Sequence of chain B:
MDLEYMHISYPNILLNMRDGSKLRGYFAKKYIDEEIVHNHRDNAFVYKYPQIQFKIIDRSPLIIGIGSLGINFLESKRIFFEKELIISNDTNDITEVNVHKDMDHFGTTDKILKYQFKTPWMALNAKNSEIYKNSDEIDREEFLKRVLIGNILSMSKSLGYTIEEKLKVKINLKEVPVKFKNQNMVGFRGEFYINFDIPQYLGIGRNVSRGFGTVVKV

Sequence of chain A:
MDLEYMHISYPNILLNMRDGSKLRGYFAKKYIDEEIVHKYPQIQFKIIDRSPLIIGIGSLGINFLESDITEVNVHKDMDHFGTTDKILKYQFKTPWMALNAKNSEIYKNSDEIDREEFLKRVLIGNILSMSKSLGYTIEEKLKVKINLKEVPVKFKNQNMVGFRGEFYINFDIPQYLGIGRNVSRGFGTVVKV

Residue-level contacts at the interface:
Residue Y193 in chain B is in contact with residue E137 in chain A (closest heavy-atom distance 3.1 Å).
Residue V169 in chain B is in contact with residue I138 in chain A (closest heavy-atom distance 3.9 Å).
Residue I112 in chain B contacts residue I138 in chain A (closest heavy-atom distance 3.5 Å).
Residue I138 in chain B is in contact with residue I112 in chain A (closest heavy-atom distance 3.5 Å).
Residue K168 in chain B contacts residue I138 in chain A (closest heavy-atom distance 3.6 Å).
Residue V169 in chain B is in contact with residue E141 in chain A (closest heavy-atom distance 4.9 Å).
Residue I194 in chain B is in contact with residue I138 in chain A (closest heavy-atom distance 4.4 Å).
Residue K145 in chain B interacts with residue E142 in chain A (closest heavy-atom distance 4.2 Å).
Residue I138 in chain B is in contact with residue K168 in chain A (closest heavy-atom distance 3.8 Å).
Residue I138 in chain B contacts residue K170 in chain A (closest heavy-atom distance 3.7 Å).
Residue K168 in chain B is in contact with residue D139 in chain A (closest heavy-atom distance 3.2 Å).
Residue K170 in chain B is in contact with residue E141 in chain A (closest heavy-atom distance 3.0 Å).
Residue I138 in chain B is in contact with residue Y193 in chain A (closest heavy-atom distance 4.1 Å).
Residue D136 in chain B contacts residue K168 in chain A (closest heavy-atom distance 3.8 Å).
Residue E141 in chain B contacts residue V169 in chain A (closest heavy-atom distance 4.2 Å).
Residue Y193 in chain B is in contact with residue I138 in chain A (closest heavy-atom distance 3.7 Å).
Residue D139 in chain B contacts residue K168 in chain A (closest heavy-atom distance 3.3 Å).
Residue I138 in chain B interacts with residue V169 in chain A (closest heavy-atom distance 3.4 Å).
Residue E137 in chain B interacts with residue I112 in chain A (closest heavy-atom distance 4.3 Å).
Residue N172 in chain B is in contact with residue N172 in chain A (closest heavy-atom distance 3.9 Å).
Residue I112 in chain B is in contact with residue E137 in chain A (closest heavy-atom distance 4.1 Å).
Residue I112 in chain B interacts with residue D136 in chain A (closest heavy-atom distance 3.2 Å).
Residue E137 in chain B interacts with residue Y193 in chain A (closest heavy-atom distance 3.4 Å).
Residue E141 in chain B contacts residue K170 in chain A (closest heavy-atom distance 3.4 Å).
Residue I138 in chain B is in contact with residue I194 in chain A (closest heavy-atom distance 4.7 Å).
Residue D136 in chain B contacts residue I112 in chain A (closest heavy-atom distance 3.2 Å).
Residue K145 in chain B interacts with residue K145 in chain A (closest heavy-atom distance 3.9 Å).
Residue K168 in chain B contacts residue D136 in chain A (closest heavy-atom distance 3.7 Å).
Residue E141 in chain B interacts with residue K145 in chain A (closest heavy-atom distance 3.3 Å).
Residue E141 in chain B contacts residue I171 in chain A (closest heavy-atom distance 4.6 Å).
Residue E141 in chain B is in contact with residue E141 in chain A (closest heavy-atom distance 3.9 Å).
Residue K170 in chain B is in contact with residue E137 in chain A (closest heavy-atom distance 3.9 Å).
Residue E137 in chain B is in contact with residue K170 in chain A (closest heavy-atom distance 3.6 Å).
Residue K145 in chain B is in contact with residue E141 in chain A (closest heavy-atom distance 4.9 Å).
Residue K170 in chain B is in contact with residue I138 in chain A (closest heavy-atom distance 3.7 Å).

The following describes two proteins that form a bound complex.